This data describes a binding interaction between two proteins.

Interface contacts:
Residue T38 in chain B is in contact with residue T117 in chain A (closest heavy-atom distance 3.6 Å).
Residue K42 in chain B contacts residue D115 in chain A (closest heavy-atom distance 3.6 Å).
Residue K42 in chain B interacts with residue A114 in chain A (closest heavy-atom distance 3.4 Å).
Residue K42 in chain B interacts with residue M116 in chain A (closest heavy-atom distance 3.7 Å).
Residue R45 in chain B contacts residue T117 in chain A (closest heavy-atom distance 2.8 Å).
Residue V34 in chain B contacts residue Y7 in chain A (closest heavy-atom distance 3.7 Å).
Residue R45 in chain B contacts residue A119 in chain A (closest heavy-atom distance 3.7 Å).
Residue R45 in chain B is in contact with residue G118 in chain A (closest heavy-atom distance 3.8 Å).
Residue K42 in chain B contacts residue T117 in chain A (closest heavy-atom distance 4.3 Å).
Residue D35 in chain B contacts residue Y7 in chain A (closest heavy-atom distance 3.1 Å).

Sequence of chain B:
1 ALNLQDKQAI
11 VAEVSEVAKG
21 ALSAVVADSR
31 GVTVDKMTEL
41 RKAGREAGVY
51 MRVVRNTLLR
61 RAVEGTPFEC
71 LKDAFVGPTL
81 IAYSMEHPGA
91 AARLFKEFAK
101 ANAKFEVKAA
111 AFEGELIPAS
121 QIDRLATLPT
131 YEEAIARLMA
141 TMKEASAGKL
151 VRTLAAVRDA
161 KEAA

Sequence of chain A:
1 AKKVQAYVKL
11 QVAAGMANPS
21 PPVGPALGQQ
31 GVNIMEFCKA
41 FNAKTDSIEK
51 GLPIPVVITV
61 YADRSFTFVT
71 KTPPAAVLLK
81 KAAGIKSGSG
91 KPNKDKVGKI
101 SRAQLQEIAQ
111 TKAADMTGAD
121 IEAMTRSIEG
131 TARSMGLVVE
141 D